Sequence of chain B:
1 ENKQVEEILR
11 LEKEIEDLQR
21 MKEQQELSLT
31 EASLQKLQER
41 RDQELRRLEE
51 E

This data describes a binding interaction between two proteins.

Sequence of chain A:
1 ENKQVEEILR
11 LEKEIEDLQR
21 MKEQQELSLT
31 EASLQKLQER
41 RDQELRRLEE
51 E

Interface contacts:
Residue L29 in chain A contacts residue V5 in chain B (closest heavy-atom distance 4.3 Å).
Residue L37 in chain A is in contact with residue L9 in chain B (closest heavy-atom distance 3.1 Å).
Residue I8 in chain A contacts residue K22 in chain B (closest heavy-atom distance 3.4 Å).
Residue Q4 in chain A is in contact with residue L29 in chain B (closest heavy-atom distance 3.2 Å).
Residue I8 in chain A is in contact with residue E26 in chain B (closest heavy-atom distance 3.5 Å).
Residue E12 in chain A contacts residue K22 in chain B (closest heavy-atom distance 3.4 Å).
Residue E1 in chain A interacts with residue T30 in chain B (closest heavy-atom distance 2.9 Å).
Residue K22 in chain A interacts with residue I15 in chain B (closest heavy-atom distance 4.7 Å).
Residue I8 in chain A contacts residue L37 in chain B (closest heavy-atom distance 3.8 Å).
Residue E12 in chain A contacts residue R41 in chain B (closest heavy-atom distance 3.0 Å).
Residue Q25 in chain A contacts residue L11 in chain B (closest heavy-atom distance 4.5 Å).
Residue E1 in chain A contacts residue L29 in chain B (closest heavy-atom distance 4.0 Å).
Residue R40 in chain A is in contact with residue L9 in chain B (closest heavy-atom distance 4.5 Å).
Residue L37 in chain A interacts with residue V5 in chain B (closest heavy-atom distance 3.1 Å).
Residue L11 in chain A is in contact with residue Q25 in chain B (closest heavy-atom distance 4.8 Å).
Residue I8 in chain A interacts with residue L29 in chain B (closest heavy-atom distance 4.3 Å).
Residue K22 in chain A is in contact with residue I8 in chain B (closest heavy-atom distance 3.1 Å).
Residue E14 in chain A is in contact with residue L18 in chain B (closest heavy-atom distance 2.9 Å).
Residue R40 in chain A contacts residue V5 in chain B (closest heavy-atom distance 3.6 Å).
Residue E1 in chain A is in contact with residue K36 in chain B (closest heavy-atom distance 2.7 Å).
Residue R40 in chain A is in contact with residue E6 in chain B (closest heavy-atom distance 3.3 Å).
Residue I15 in chain A contacts residue Q19 in chain B (closest heavy-atom distance 3.4 Å).
Residue K22 in chain A interacts with residue E12 in chain B (closest heavy-atom distance 3.5 Å).
Residue R41 in chain A interacts with residue E16 in chain B (closest heavy-atom distance 4.2 Å).
Residue N2 in chain A is in contact with residue K36 in chain B (closest heavy-atom distance 4.0 Å).
Residue L18 in chain A interacts with residue L11 in chain B (closest heavy-atom distance 3.2 Å).
Residue L18 in chain A is in contact with residue L18 in chain B (closest heavy-atom distance 3.9 Å).
Residue S33 in chain A is in contact with residue E1 in chain B (closest heavy-atom distance 3.6 Å).
Residue V5 in chain A interacts with residue S33 in chain B (closest heavy-atom distance 3.5 Å).
Residue E26 in chain A interacts with residue V5 in chain B (closest heavy-atom distance 3.9 Å).
Residue Q19 in chain A interacts with residue I15 in chain B (closest heavy-atom distance 3.4 Å).
Residue V5 in chain A interacts with residue L29 in chain B (closest heavy-atom distance 4.1 Å).
Residue L9 in chain A interacts with residue R41 in chain B (closest heavy-atom distance 4.2 Å).
Residue I15 in chain A interacts with residue K22 in chain B (closest heavy-atom distance 3.0 Å).
Residue R41 in chain A interacts with residue E12 in chain B (closest heavy-atom distance 3.0 Å).
Residue I8 in chain A interacts with residue Q25 in chain B (closest heavy-atom distance 3.1 Å).
Residue V5 in chain A contacts residue K36 in chain B (closest heavy-atom distance 4.1 Å).
Residue L11 in chain A interacts with residue L18 in chain B (closest heavy-atom distance 3.2 Å).
Residue L11 in chain A contacts residue K22 in chain B (closest heavy-atom distance 3.5 Å).
Residue L29 in chain A is in contact with residue Q4 in chain B (closest heavy-atom distance 3.3 Å).
Residue R20 in chain A is in contact with residue R41 in chain B (closest heavy-atom distance 4.5 Å).
Residue V5 in chain A contacts residue L37 in chain B (closest heavy-atom distance 3.4 Å).
Residue E16 in chain A contacts residue R41 in chain B (closest heavy-atom distance 4.1 Å).
Residue S33 in chain A interacts with residue V5 in chain B (closest heavy-atom distance 2.9 Å).
Residue K36 in chain A interacts with residue N2 in chain B (closest heavy-atom distance 4.5 Å).
Residue L29 in chain A is in contact with residue I8 in chain B (closest heavy-atom distance 4.4 Å).
Residue E26 in chain A interacts with residue I8 in chain B (closest heavy-atom distance 3.1 Å).
Residue I15 in chain A contacts residue L18 in chain B (closest heavy-atom distance 3.0 Å).
Residue R40 in chain A interacts with residue N2 in chain B (closest heavy-atom distance 4.1 Å).
Residue L9 in chain A is in contact with residue R40 in chain B (closest heavy-atom distance 3.6 Å).
Residue K22 in chain A interacts with residue L11 in chain B (closest heavy-atom distance 3.7 Å).
Residue K36 in chain A interacts with residue E1 in chain B (closest heavy-atom distance 2.9 Å).
Residue L18 in chain A contacts residue I15 in chain B (closest heavy-atom distance 3.3 Å).
Residue L9 in chain A contacts residue L37 in chain B (closest heavy-atom distance 3.1 Å).
Residue R41 in chain A is in contact with residue L9 in chain B (closest heavy-atom distance 3.8 Å).
Residue L37 in chain A is in contact with residue E12 in chain B (closest heavy-atom distance 4.0 Å).
Residue I15 in chain A is in contact with residue I15 in chain B (closest heavy-atom distance 3.0 Å).
Residue Q25 in chain A is in contact with residue I8 in chain B (closest heavy-atom distance 4.2 Å).
Residue E12 in chain A is in contact with residue L37 in chain B (closest heavy-atom distance 4.7 Å).
Residue L29 in chain A is in contact with residue E1 in chain B (closest heavy-atom distance 3.5 Å).